Sequence of the second protein:
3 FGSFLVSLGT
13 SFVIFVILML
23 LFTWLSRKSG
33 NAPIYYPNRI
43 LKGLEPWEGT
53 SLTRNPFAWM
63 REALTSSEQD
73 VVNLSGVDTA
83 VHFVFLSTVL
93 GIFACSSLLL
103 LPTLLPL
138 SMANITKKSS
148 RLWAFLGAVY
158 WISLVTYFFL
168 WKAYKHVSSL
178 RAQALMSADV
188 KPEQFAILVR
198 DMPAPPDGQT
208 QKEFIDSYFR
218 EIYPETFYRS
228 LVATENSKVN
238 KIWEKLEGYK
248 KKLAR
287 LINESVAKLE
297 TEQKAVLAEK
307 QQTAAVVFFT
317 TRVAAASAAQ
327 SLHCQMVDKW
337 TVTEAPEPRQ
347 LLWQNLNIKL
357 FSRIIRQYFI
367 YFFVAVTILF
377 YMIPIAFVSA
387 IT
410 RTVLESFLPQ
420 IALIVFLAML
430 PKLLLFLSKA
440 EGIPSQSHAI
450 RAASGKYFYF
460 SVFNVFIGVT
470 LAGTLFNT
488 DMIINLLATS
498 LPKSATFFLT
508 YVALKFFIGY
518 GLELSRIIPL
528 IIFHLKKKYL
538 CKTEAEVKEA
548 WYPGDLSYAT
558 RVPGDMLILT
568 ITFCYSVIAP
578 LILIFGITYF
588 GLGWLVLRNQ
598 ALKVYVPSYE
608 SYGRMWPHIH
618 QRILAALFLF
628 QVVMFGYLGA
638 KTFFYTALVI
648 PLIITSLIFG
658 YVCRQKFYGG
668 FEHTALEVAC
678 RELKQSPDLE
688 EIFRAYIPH

Residue-level contacts at the interface:
Residue W336 in the second protein is in contact with residue E674 in the first protein (closest heavy-atom distance 4.2 Å).
Residue S323 in the second protein interacts with residue S327 in the first protein (closest heavy-atom distance 4.3 Å).
Residue G666 in the second protein is in contact with residue L328 in the first protein (closest heavy-atom distance 3.4 Å).
Residue L673 in the second protein contacts residue H329 in the first protein (closest heavy-atom distance 3.0 Å).
Residue Q331 in the second protein is in contact with residue G667 in the first protein (closest heavy-atom distance 4.3 Å).
Residue L328 in the second protein interacts with residue G666 in the first protein (closest heavy-atom distance 3.2 Å).
Residue L328 in the second protein contacts residue A672 in the first protein (closest heavy-atom distance 4.1 Å).
Residue Y215 in the second protein is in contact with residue E674 in the first protein (closest heavy-atom distance 2.9 Å).
Residue M332 in the second protein contacts residue F664 in the first protein (closest heavy-atom distance 3.7 Å).
Residue A672 in the second protein contacts residue H329 in the first protein (closest heavy-atom distance 3.2 Å).
Residue C677 in the second protein is in contact with residue I219 in the first protein (closest heavy-atom distance 3.9 Å).
Residue I219 in the second protein interacts with residue C677 in the first protein (closest heavy-atom distance 4.0 Å).
Residue H329 in the second protein is in contact with residue L673 in the first protein (closest heavy-atom distance 3.1 Å).
Residue A672 in the second protein is in contact with residue Q331 in the first protein (closest heavy-atom distance 3.5 Å).
Residue S327 in the second protein is in contact with residue Q326 in the first protein (closest heavy-atom distance 3.5 Å).
Residue E674 in the second protein interacts with residue H329 in the first protein (closest heavy-atom distance 3.1 Å).
Residue I219 in the second protein contacts residue L673 in the first protein (closest heavy-atom distance 3.5 Å).
Residue Q326 in the second protein is in contact with residue S327 in the first protein (closest heavy-atom distance 3.6 Å).
Residue L328 in the second protein interacts with residue H670 in the first protein (closest heavy-atom distance 3.9 Å).
Residue Q331 in the second protein contacts residue A672 in the first protein (closest heavy-atom distance 3.6 Å).
Residue E674 in the second protein is in contact with residue I219 in the first protein (closest heavy-atom distance 4.1 Å).
Residue G667 in the second protein interacts with residue V333 in the first protein (closest heavy-atom distance 3.5 Å).
Residue I219 in the second protein contacts residue E674 in the first protein (closest heavy-atom distance 4.1 Å).
Residue E674 in the second protein contacts residue Y215 in the first protein (closest heavy-atom distance 3.0 Å).
Residue K663 in the second protein interacts with residue V333 in the first protein (closest heavy-atom distance 3.1 Å).
Residue L673 in the second protein interacts with residue I219 in the first protein (closest heavy-atom distance 3.6 Å).
Residue S323 in the second protein contacts residue S323 in the first protein (closest heavy-atom distance 2.8 Å).
Residue C677 in the second protein is in contact with residue E218 in the first protein (closest heavy-atom distance 3.3 Å).
Residue L328 in the second protein is in contact with residue T671 in the first protein (closest heavy-atom distance 3.8 Å).
Residue E218 in the second protein interacts with residue C677 in the first protein (closest heavy-atom distance 3.3 Å).
Residue D334 in the second protein is in contact with residue K663 in the first protein (closest heavy-atom distance 4.0 Å).
Residue S327 in the second protein contacts residue L673 in the first protein (closest heavy-atom distance 3.4 Å).
Residue V333 in the second protein is in contact with residue K663 in the first protein (closest heavy-atom distance 2.9 Å).
Residue Q331 in the second protein is in contact with residue V675 in the first protein (closest heavy-atom distance 4.2 Å).
Residue V675 in the second protein is in contact with residue Q331 in the first protein (closest heavy-atom distance 4.0 Å).
Residue H329 in the second protein is in contact with residue E674 in the first protein (closest heavy-atom distance 3.3 Å).
Residue L673 in the second protein contacts residue L328 in the first protein (closest heavy-atom distance 3.2 Å).
Residue H670 in the second protein interacts with residue L328 in the first protein (closest heavy-atom distance 4.0 Å).
Residue F664 in the second protein is in contact with residue M332 in the first protein (closest heavy-atom distance 3.9 Å).
Residue E674 in the second protein is in contact with residue W336 in the first protein (closest heavy-atom distance 4.1 Å).
Residue V659 in the second protein interacts with residue I360 in the first protein (closest heavy-atom distance 3.9 Å).
Residue K663 in the second protein is in contact with residue D334 in the first protein (closest heavy-atom distance 4.1 Å).
Residue I360 in the second protein contacts residue V659 in the first protein (closest heavy-atom distance 4.0 Å).
Residue C330 in the second protein interacts with residue E674 in the first protein (closest heavy-atom distance 3.6 Å).
Residue A672 in the second protein is in contact with residue C330 in the first protein (closest heavy-atom distance 3.1 Å).
Residue S175 in the second protein interacts with residue M332 in the first protein (closest heavy-atom distance 3.4 Å).
Residue G667 in the second protein contacts residue Q331 in the first protein (closest heavy-atom distance 4.3 Å).
Residue I655 in the second protein is in contact with residue Y364 in the first protein (closest heavy-atom distance 4.0 Å).
Residue A179 in the second protein contacts residue Q331 in the first protein (closest heavy-atom distance 4.0 Å).
Residue T671 in the second protein contacts residue L328 in the first protein (closest heavy-atom distance 3.7 Å).
Residue V333 in the second protein is in contact with residue G667 in the first protein (closest heavy-atom distance 3.6 Å).
Residue M332 in the second protein contacts residue S175 in the first protein (closest heavy-atom distance 3.4 Å).
Residue H329 in the second protein interacts with residue A672 in the first protein (closest heavy-atom distance 3.2 Å).
Residue Y364 in the second protein interacts with residue I655 in the first protein (closest heavy-atom distance 4.0 Å).
Residue E674 in the second protein interacts with residue C330 in the first protein (closest heavy-atom distance 3.4 Å).
Residue L673 in the second protein is in contact with residue S327 in the first protein (closest heavy-atom distance 3.2 Å).
Residue A672 in the second protein is in contact with residue L328 in the first protein (closest heavy-atom distance 4.0 Å).
Residue L328 in the second protein interacts with residue L673 in the first protein (closest heavy-atom distance 3.4 Å).
Residue Q331 in the second protein is in contact with residue A179 in the first protein (closest heavy-atom distance 4.0 Å).
Residue C330 in the second protein is in contact with residue A672 in the first protein (closest heavy-atom distance 3.3 Å).

Sequence of the first protein:
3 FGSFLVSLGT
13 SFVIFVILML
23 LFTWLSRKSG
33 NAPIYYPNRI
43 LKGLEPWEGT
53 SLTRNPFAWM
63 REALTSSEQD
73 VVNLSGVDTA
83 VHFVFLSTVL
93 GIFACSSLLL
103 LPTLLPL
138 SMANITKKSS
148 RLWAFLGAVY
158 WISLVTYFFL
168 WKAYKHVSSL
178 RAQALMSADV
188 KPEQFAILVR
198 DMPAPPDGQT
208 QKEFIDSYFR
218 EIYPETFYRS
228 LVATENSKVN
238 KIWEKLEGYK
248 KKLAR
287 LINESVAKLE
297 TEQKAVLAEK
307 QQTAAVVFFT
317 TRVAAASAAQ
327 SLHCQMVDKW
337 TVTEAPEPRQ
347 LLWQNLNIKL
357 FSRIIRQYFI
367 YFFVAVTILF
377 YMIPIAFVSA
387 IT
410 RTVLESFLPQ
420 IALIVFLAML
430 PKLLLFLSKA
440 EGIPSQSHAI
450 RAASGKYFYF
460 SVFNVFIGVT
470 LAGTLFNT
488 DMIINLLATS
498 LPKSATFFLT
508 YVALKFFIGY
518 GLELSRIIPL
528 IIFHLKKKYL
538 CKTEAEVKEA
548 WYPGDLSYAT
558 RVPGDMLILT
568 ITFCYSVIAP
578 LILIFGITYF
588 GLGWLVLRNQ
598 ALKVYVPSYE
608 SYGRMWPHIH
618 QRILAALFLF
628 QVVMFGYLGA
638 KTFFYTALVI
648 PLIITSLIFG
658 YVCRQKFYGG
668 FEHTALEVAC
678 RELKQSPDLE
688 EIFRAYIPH

The following describes two proteins that form a bound complex.